Residue-level contacts at the interface:
Residue F32 in chain B interacts with residue F12 in chain A (closest heavy-atom distance 3.4 Å).
Residue S8 in chain B interacts with residue F32 in chain A (closest heavy-atom distance 3.6 Å).
Residue V25 in chain B interacts with residue F28 in chain A (closest heavy-atom distance 4.0 Å).
Residue F28 in chain B is in contact with residue V25 in chain A (closest heavy-atom distance 3.9 Å).
Residue F32 in chain B is in contact with residue L9 in chain A (closest heavy-atom distance 3.8 Å).
Residue L34 in chain B is in contact with residue E44 in chain A (closest heavy-atom distance 3.2 Å).
Residue F12 in chain B contacts residue L76 in chain A (closest heavy-atom distance 3.9 Å).
Residue F28 in chain B interacts with residue V21 in chain A (closest heavy-atom distance 3.7 Å).
Residue L24 in chain B contacts residue I79 in chain A (closest heavy-atom distance 3.7 Å).
Residue V40 in chain B is in contact with residue F36 in chain A (closest heavy-atom distance 3.5 Å).
Residue F12 in chain B is in contact with residue F32 in chain A (closest heavy-atom distance 3.4 Å).
Residue D35 in chain B interacts with residue E44 in chain A (closest heavy-atom distance 3.2 Å).
Residue F32 in chain B contacts residue S8 in chain A (closest heavy-atom distance 3.5 Å).
Residue E44 in chain B is in contact with residue F36 in chain A (closest heavy-atom distance 3.0 Å).
Residue W82 in chain B contacts residue V78 in chain A (closest heavy-atom distance 3.7 Å).
Residue E44 in chain B is in contact with residue L34 in chain A (closest heavy-atom distance 3.2 Å).
Residue V78 in chain B interacts with residue V78 in chain A (closest heavy-atom distance 3.8 Å).
Residue V21 in chain B contacts residue L76 in chain A (closest heavy-atom distance 3.9 Å).
Residue V21 in chain B interacts with residue F28 in chain A (closest heavy-atom distance 3.7 Å).
Residue F41 in chain B contacts residue L29 in chain A (closest heavy-atom distance 4.0 Å).
Residue V21 in chain B interacts with residue L75 in chain A (closest heavy-atom distance 3.8 Å).
Residue E44 in chain B is in contact with residue T37 in chain A (closest heavy-atom distance 2.7 Å).
Residue L76 in chain B is in contact with residue D17 in chain A (closest heavy-atom distance 3.5 Å).
Residue L76 in chain B contacts residue V21 in chain A (closest heavy-atom distance 3.9 Å).
Residue F28 in chain B interacts with residue F12 in chain A (closest heavy-atom distance 3.7 Å).
Residue F36 in chain B is in contact with residue E44 in chain A (closest heavy-atom distance 3.1 Å).
Residue F36 in chain B interacts with residue V40 in chain A (closest heavy-atom distance 3.6 Å).
Residue R80 in chain B interacts with residue D17 in chain A (closest heavy-atom distance 3.7 Å).
Residue V25 in chain B is in contact with residue V25 in chain A (closest heavy-atom distance 3.9 Å).
Residue I79 in chain B interacts with residue L24 in chain A (closest heavy-atom distance 3.5 Å).
Residue L75 in chain B is in contact with residue L75 in chain A (closest heavy-atom distance 3.8 Å).
Residue F12 in chain B is in contact with residue P73 in chain A (closest heavy-atom distance 3.8 Å).
Residue L34 in chain B interacts with residue T45 in chain A (closest heavy-atom distance 3.7 Å).
Residue P73 in chain B is in contact with residue F12 in chain A (closest heavy-atom distance 3.7 Å).
Residue V25 in chain B contacts residue L75 in chain A (closest heavy-atom distance 3.8 Å).
Residue F41 in chain B is in contact with residue T37 in chain A (closest heavy-atom distance 3.3 Å).
Residue T37 in chain B is in contact with residue E44 in chain A (closest heavy-atom distance 2.5 Å).
Residue F12 in chain B interacts with residue F28 in chain A (closest heavy-atom distance 3.7 Å).
Residue R81 in chain B is in contact with residue W82 in chain A (closest heavy-atom distance 3.7 Å).
Residue E44 in chain B interacts with residue D35 in chain A (closest heavy-atom distance 3.3 Å).
Residue W82 in chain B contacts residue L61 in chain A (closest heavy-atom distance 2.8 Å).
Residue I79 in chain B is in contact with residue V21 in chain A (closest heavy-atom distance 3.8 Å).
Residue V40 in chain B contacts residue T37 in chain A (closest heavy-atom distance 3.5 Å).
Residue W82 in chain B is in contact with residue R81 in chain A (closest heavy-atom distance 3.7 Å).
Residue T45 in chain B contacts residue L34 in chain A (closest heavy-atom distance 3.7 Å).
Residue V21 in chain B is in contact with residue I79 in chain A (closest heavy-atom distance 3.7 Å).
Residue T37 in chain B interacts with residue T37 in chain A (closest heavy-atom distance 3.6 Å).
Residue V78 in chain B contacts residue W82 in chain A (closest heavy-atom distance 3.6 Å).
Residue L20 in chain B interacts with residue I79 in chain A (closest heavy-atom distance 3.8 Å).
Residue L61 in chain B interacts with residue W82 in chain A (closest heavy-atom distance 2.8 Å).
Residue D17 in chain B contacts residue I79 in chain A (closest heavy-atom distance 4.0 Å).
Residue L75 in chain B is in contact with residue V25 in chain A (closest heavy-atom distance 3.9 Å).
Residue L75 in chain B is in contact with residue V21 in chain A (closest heavy-atom distance 3.6 Å).
Residue T37 in chain B is in contact with residue V40 in chain A (closest heavy-atom distance 3.4 Å).
Residue T37 in chain B interacts with residue F41 in chain A (closest heavy-atom distance 3.5 Å).
Residue F32 in chain B interacts with residue N6 in chain A (closest heavy-atom distance 2.8 Å).
Residue N6 in chain B contacts residue F32 in chain A (closest heavy-atom distance 3.0 Å).
Residue D17 in chain B interacts with residue R80 in chain A (closest heavy-atom distance 3.6 Å).
Residue D17 in chain B is in contact with residue L76 in chain A (closest heavy-atom distance 3.7 Å).
Residue L9 in chain B contacts residue F32 in chain A (closest heavy-atom distance 3.7 Å).

Sequence of chain A:
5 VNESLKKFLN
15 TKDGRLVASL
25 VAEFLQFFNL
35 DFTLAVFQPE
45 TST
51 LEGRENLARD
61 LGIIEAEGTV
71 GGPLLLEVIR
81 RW

Sequence of chain B:
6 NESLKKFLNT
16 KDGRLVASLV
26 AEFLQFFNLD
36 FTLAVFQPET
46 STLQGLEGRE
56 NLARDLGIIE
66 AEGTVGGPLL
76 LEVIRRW

This data describes a binding interaction between two proteins.